Interface contacts:
Residue L56 in protein 1 contacts residue A14 in protein 2 (closest heavy-atom distance 3.9 Å).
Residue Y31 in protein 1 interacts with residue S34 in protein 2 (closest heavy-atom distance 3.6 Å).
Residue Y31 in protein 1 contacts residue G33 in protein 2 (closest heavy-atom distance 3.5 Å).
Residue I45 in protein 1 is in contact with residue I27 in protein 2 (closest heavy-atom distance 3.7 Å).
Residue L17 in protein 1 interacts with residue R53 in protein 2 (closest heavy-atom distance 3.6 Å).
Residue T30 in protein 1 is in contact with residue T30 in protein 2 (closest heavy-atom distance 3.9 Å).
Residue Y13 in protein 1 interacts with residue Y13 in protein 2 (closest heavy-atom distance 3.0 Å).
Residue M38 in protein 1 contacts residue Y31 in protein 2 (closest heavy-atom distance 3.6 Å).
Residue L17 in protein 1 is in contact with residue R49 in protein 2 (closest heavy-atom distance 3.5 Å).
Residue I20 in protein 1 is in contact with residue A48 in protein 2 (closest heavy-atom distance 3.9 Å).
Residue V52 in protein 1 contacts residue I20 in protein 2 (closest heavy-atom distance 3.8 Å).
Residue R49 in protein 1 is in contact with residue I20 in protein 2 (closest heavy-atom distance 3.9 Å).
Residue I20 in protein 1 contacts residue I45 in protein 2 (closest heavy-atom distance 3.1 Å).
Residue L23 in protein 1 is in contact with residue I45 in protein 2 (closest heavy-atom distance 3.7 Å).
Residue I27 in protein 1 is in contact with residue I45 in protein 2 (closest heavy-atom distance 3.7 Å).
Residue G24 in protein 1 is in contact with residue I45 in protein 2 (closest heavy-atom distance 3.9 Å).
Residue Y31 in protein 1 contacts residue T30 in protein 2 (closest heavy-atom distance 3.3 Å).
Residue M38 in protein 1 interacts with residue R28 in protein 2 (closest heavy-atom distance 3.8 Å).
Residue I20 in protein 1 is in contact with residue I20 in protein 2 (closest heavy-atom distance 3.9 Å).
Residue K42 in protein 1 contacts residue I27 in protein 2 (closest heavy-atom distance 3.5 Å).
Residue H6 in protein 1 contacts residue E60 in protein 2 (closest heavy-atom distance 3.4 Å).
Residue K35 in protein 1 is in contact with residue Y31 in protein 2 (closest heavy-atom distance 3.6 Å).
Residue L17 in protein 1 contacts residue V52 in protein 2 (closest heavy-atom distance 3.5 Å).
Residue L16 in protein 1 contacts residue L16 in protein 2 (closest heavy-atom distance 3.7 Å).
Residue I45 in protein 1 contacts residue L23 in protein 2 (closest heavy-atom distance 3.5 Å).
Residue L41 in protein 1 is in contact with residue I27 in protein 2 (closest heavy-atom distance 3.8 Å).
Residue I27 in protein 1 interacts with residue K42 in protein 2 (closest heavy-atom distance 3.6 Å).
Residue E21 in protein 1 contacts residue R49 in protein 2 (closest heavy-atom distance 3.4 Å).
Residue Y13 in protein 1 is in contact with residue L56 in protein 2 (closest heavy-atom distance 3.6 Å).
Residue R49 in protein 1 interacts with residue L17 in protein 2 (closest heavy-atom distance 3.8 Å).
Residue C55 in protein 1 contacts residue Y13 in protein 2 (closest heavy-atom distance 3.5 Å).
Residue L16 in protein 1 contacts residue V52 in protein 2 (closest heavy-atom distance 3.7 Å).
Residue I45 in protein 1 is in contact with residue G24 in protein 2 (closest heavy-atom distance 3.6 Å).
Residue V52 in protein 1 is in contact with residue Y13 in protein 2 (closest heavy-atom distance 3.4 Å).
Residue G24 in protein 1 interacts with residue R49 in protein 2 (closest heavy-atom distance 3.7 Å).
Residue S65 in protein 1 interacts with residue H7 in protein 2 (closest heavy-atom distance 3.4 Å).
Residue H10 in protein 1 is in contact with residue S65 in protein 2 (closest heavy-atom distance 3.0 Å).
Residue L56 in protein 1 is in contact with residue Y13 in protein 2 (closest heavy-atom distance 3.7 Å).
Residue G33 in protein 1 contacts residue Y31 in protein 2 (closest heavy-atom distance 3.6 Å).
Residue Y13 in protein 1 contacts residue T59 in protein 2 (closest heavy-atom distance 3.7 Å).
Residue V52 in protein 1 interacts with residue L16 in protein 2 (closest heavy-atom distance 3.8 Å).
Residue Y13 in protein 1 interacts with residue V52 in protein 2 (closest heavy-atom distance 3.4 Å).
Residue Y13 in protein 1 contacts residue C55 in protein 2 (closest heavy-atom distance 3.4 Å).
Residue I20 in protein 1 contacts residue R49 in protein 2 (closest heavy-atom distance 3.0 Å).
Residue T59 in protein 1 interacts with residue Y13 in protein 2 (closest heavy-atom distance 3.7 Å).
Residue I20 in protein 1 contacts residue V52 in protein 2 (closest heavy-atom distance 3.7 Å).
Residue L41 in protein 1 is in contact with residue L41 in protein 2 (closest heavy-atom distance 3.6 Å).
Residue L56 in protein 1 is in contact with residue L17 in protein 2 (closest heavy-atom distance 3.8 Å).
Residue Y31 in protein 1 interacts with residue M38 in protein 2 (closest heavy-atom distance 3.5 Å).
Residue S65 in protein 1 interacts with residue S9 in protein 2 (closest heavy-atom distance 3.7 Å).
Residue T30 in protein 1 contacts residue Y31 in protein 2 (closest heavy-atom distance 3.3 Å).
Residue E60 in protein 1 contacts residue H6 in protein 2 (closest heavy-atom distance 2.9 Å).
Residue V52 in protein 1 is in contact with residue L17 in protein 2 (closest heavy-atom distance 3.8 Å).
Residue S34 in protein 1 contacts residue Y31 in protein 2 (closest heavy-atom distance 3.5 Å).
Residue R53 in protein 1 interacts with residue L17 in protein 2 (closest heavy-atom distance 3.7 Å).
Residue L17 in protein 1 interacts with residue L56 in protein 2 (closest heavy-atom distance 3.6 Å).
Residue A48 in protein 1 contacts residue I20 in protein 2 (closest heavy-atom distance 3.9 Å).
Residue Y31 in protein 1 is in contact with residue K35 in protein 2 (closest heavy-atom distance 3.5 Å).
Residue I45 in protein 1 is in contact with residue I20 in protein 2 (closest heavy-atom distance 3.1 Å).
Residue I27 in protein 1 contacts residue L41 in protein 2 (closest heavy-atom distance 3.8 Å).

Sequence of protein 1:
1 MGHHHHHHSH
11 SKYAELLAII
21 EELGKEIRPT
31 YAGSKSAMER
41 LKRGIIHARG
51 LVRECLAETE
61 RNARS

The following describes two proteins that form a bound complex.

Sequence of protein 2:
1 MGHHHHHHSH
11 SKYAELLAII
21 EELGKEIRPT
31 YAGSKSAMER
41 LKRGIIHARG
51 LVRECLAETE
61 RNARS